Sequence of the second protein:
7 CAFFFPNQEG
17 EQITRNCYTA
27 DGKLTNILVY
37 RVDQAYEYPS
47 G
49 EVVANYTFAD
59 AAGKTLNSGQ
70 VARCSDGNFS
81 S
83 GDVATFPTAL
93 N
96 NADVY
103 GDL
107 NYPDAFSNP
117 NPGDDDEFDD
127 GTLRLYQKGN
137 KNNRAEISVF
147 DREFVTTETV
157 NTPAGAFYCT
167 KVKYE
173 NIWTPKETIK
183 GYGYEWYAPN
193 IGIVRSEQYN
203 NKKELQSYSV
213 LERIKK

Sequence of the first protein:
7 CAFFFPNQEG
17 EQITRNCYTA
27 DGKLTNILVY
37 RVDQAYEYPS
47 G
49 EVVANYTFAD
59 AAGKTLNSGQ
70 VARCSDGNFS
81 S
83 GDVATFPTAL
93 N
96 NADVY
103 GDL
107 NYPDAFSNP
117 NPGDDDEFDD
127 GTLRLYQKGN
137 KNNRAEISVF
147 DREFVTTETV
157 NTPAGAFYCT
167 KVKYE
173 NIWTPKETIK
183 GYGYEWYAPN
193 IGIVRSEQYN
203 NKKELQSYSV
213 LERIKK

Contacts between the two chains:
Residue L105 in the first protein is in contact with residue G103 in the second protein (closest heavy-atom distance 3.9 Å).
Residue E15 in the first protein is in contact with residue K137 in the second protein (closest heavy-atom distance 3.2 Å).
Residue Y132 in the first protein contacts residue Y42 in the second protein (closest heavy-atom distance 3.7 Å).
Residue A141 in the first protein contacts residue Y44 in the second protein (closest heavy-atom distance 3.3 Å).
Residue E49 in the first protein is in contact with residue R130 in the second protein (closest heavy-atom distance 2.8 Å).
Residue R140 in the first protein interacts with residue Y44 in the second protein (closest heavy-atom distance 3.6 Å).
Residue R130 in the first protein is in contact with residue S74 in the second protein (closest heavy-atom distance 4.1 Å).
Residue S74 in the first protein interacts with residue T128 in the second protein (closest heavy-atom distance 4.1 Å).
Residue S46 in the first protein contacts residue R130 in the second protein (closest heavy-atom distance 3.0 Å).
Residue D104 in the first protein contacts residue L105 in the second protein (closest heavy-atom distance 3.9 Å).
Residue R130 in the first protein interacts with residue C73 in the second protein (closest heavy-atom distance 3.0 Å).
Residue Y44 in the first protein contacts residue A141 in the second protein (closest heavy-atom distance 3.3 Å).
Residue Y132 in the first protein interacts with residue E49 in the second protein (closest heavy-atom distance 2.9 Å).
Residue R130 in the first protein is in contact with residue Y44 in the second protein (closest heavy-atom distance 3.7 Å).
Residue Y132 in the first protein interacts with residue Y44 in the second protein (closest heavy-atom distance 3.2 Å).
Residue R72 in the first protein contacts residue D104 in the second protein (closest heavy-atom distance 4.0 Å).
Residue Y44 in the first protein is in contact with residue W175 in the second protein (closest heavy-atom distance 3.6 Å).
Residue E142 in the first protein is in contact with residue Y44 in the second protein (closest heavy-atom distance 3.6 Å).
Residue K137 in the first protein interacts with residue Q40 in the second protein (closest heavy-atom distance 3.5 Å).
Residue R72 in the first protein interacts with residue G103 in the second protein (closest heavy-atom distance 4.0 Å).
Residue S74 in the first protein interacts with residue R130 in the second protein (closest heavy-atom distance 4.1 Å).
Residue D104 in the first protein is in contact with residue R72 in the second protein (closest heavy-atom distance 4.0 Å).
Residue R130 in the first protein interacts with residue G47 in the second protein (closest heavy-atom distance 3.6 Å).
Residue Y44 in the first protein is in contact with residue E142 in the second protein (closest heavy-atom distance 3.6 Å).
Residue W175 in the first protein interacts with residue Y44 in the second protein (closest heavy-atom distance 3.6 Å).
Residue W175 in the first protein contacts residue P45 in the second protein (closest heavy-atom distance 3.3 Å).
Residue Y42 in the first protein contacts residue K137 in the second protein (closest heavy-atom distance 3.8 Å).
Residue R72 in the first protein interacts with residue R130 in the second protein (closest heavy-atom distance 3.7 Å).
Residue G47 in the first protein is in contact with residue R130 in the second protein (closest heavy-atom distance 3.6 Å).
Residue Y44 in the first protein contacts residue R130 in the second protein (closest heavy-atom distance 3.7 Å).
Residue E49 in the first protein interacts with residue Y132 in the second protein (closest heavy-atom distance 2.9 Å).
Residue T128 in the first protein is in contact with residue S74 in the second protein (closest heavy-atom distance 4.1 Å).
Residue A41 in the first protein contacts residue K137 in the second protein (closest heavy-atom distance 2.6 Å).
Residue G103 in the first protein interacts with residue R72 in the second protein (closest heavy-atom distance 4.0 Å).
Residue Y132 in the first protein is in contact with residue V51 in the second protein (closest heavy-atom distance 3.6 Å).
Residue V51 in the first protein interacts with residue Y132 in the second protein (closest heavy-atom distance 3.6 Å).
Residue R130 in the first protein is in contact with residue S46 in the second protein (closest heavy-atom distance 3.0 Å).
Residue K137 in the first protein contacts residue A41 in the second protein (closest heavy-atom distance 2.6 Å).
Residue K137 in the first protein interacts with residue E15 in the second protein (closest heavy-atom distance 3.2 Å).
Residue R72 in the first protein is in contact with residue T128 in the second protein (closest heavy-atom distance 2.8 Å).
Residue L131 in the first protein is in contact with residue Y44 in the second protein (closest heavy-atom distance 3.0 Å).
Residue R140 in the first protein interacts with residue E43 in the second protein (closest heavy-atom distance 2.9 Å).
Residue P45 in the first protein interacts with residue W175 in the second protein (closest heavy-atom distance 3.3 Å).
Residue K137 in the first protein contacts residue Y42 in the second protein (closest heavy-atom distance 3.8 Å).
Residue Y44 in the first protein is in contact with residue Y132 in the second protein (closest heavy-atom distance 3.2 Å).
Residue T128 in the first protein is in contact with residue R72 in the second protein (closest heavy-atom distance 2.8 Å).
Residue S46 in the first protein is in contact with residue E142 in the second protein (closest heavy-atom distance 2.9 Å).
Residue D39 in the first protein interacts with residue K134 in the second protein (closest heavy-atom distance 3.9 Å).
Residue E43 in the first protein interacts with residue R140 in the second protein (closest heavy-atom distance 2.9 Å).
Residue R130 in the first protein contacts residue R72 in the second protein (closest heavy-atom distance 3.7 Å).
Residue Y42 in the first protein interacts with residue Y132 in the second protein (closest heavy-atom distance 3.7 Å).
Residue Y44 in the first protein is in contact with residue R140 in the second protein (closest heavy-atom distance 3.6 Å).
Residue Q40 in the first protein is in contact with residue K137 in the second protein (closest heavy-atom distance 3.5 Å).
Residue Y44 in the first protein interacts with residue L131 in the second protein (closest heavy-atom distance 3.0 Å).
Residue C73 in the first protein contacts residue R130 in the second protein (closest heavy-atom distance 3.0 Å).
Residue G103 in the first protein interacts with residue L105 in the second protein (closest heavy-atom distance 3.9 Å).
Residue K134 in the first protein contacts residue D39 in the second protein (closest heavy-atom distance 3.9 Å).
Residue E142 in the first protein interacts with residue S46 in the second protein (closest heavy-atom distance 2.9 Å).
Residue L105 in the first protein interacts with residue D104 in the second protein (closest heavy-atom distance 3.9 Å).
Residue R130 in the first protein interacts with residue E49 in the second protein (closest heavy-atom distance 2.8 Å).

This data describes a binding interaction between two proteins.